Contacts between the two chains:
Residue G1508 in chain A is in contact with residue D618 in chain B (closest heavy-atom distance 3.1 Å).
Residue E1321 in chain A interacts with residue M619 in chain B (closest heavy-atom distance 4.2 Å).
Residue K1951 in chain A interacts with residue P521 in chain B (closest heavy-atom distance 4.0 Å).
Residue E1900 in chain A contacts residue L522 in chain B (closest heavy-atom distance 3.0 Å).
Residue D1957 in chain A contacts residue R524 in chain B (closest heavy-atom distance 3.0 Å).
Residue Q1458 in chain A is in contact with residue K613 in chain B (closest heavy-atom distance 4.4 Å).
Residue I1961 in chain A is in contact with residue L531 in chain B (closest heavy-atom distance 3.7 Å).
Residue P1964 in chain A is in contact with residue I526 in chain B (closest heavy-atom distance 3.9 Å).
Residue T1962 in chain A contacts residue R524 in chain B (closest heavy-atom distance 2.7 Å).
Residue E1409 in chain A is in contact with residue E541 in chain B (closest heavy-atom distance 4.0 Å).
Residue R1402 in chain A interacts with residue A570 in chain B (closest heavy-atom distance 3.9 Å).
Residue K1958 in chain A interacts with residue L531 in chain B (closest heavy-atom distance 3.3 Å).
Residue T1959 in chain A is in contact with residue R524 in chain B (closest heavy-atom distance 4.0 Å).
Residue K1958 in chain A contacts residue R524 in chain B (closest heavy-atom distance 3.6 Å).
Residue T1959 in chain A contacts residue L531 in chain B (closest heavy-atom distance 4.0 Å).
Residue T1962 in chain A is in contact with residue A523 in chain B (closest heavy-atom distance 3.5 Å).
Residue T1257 in chain A is in contact with residue M619 in chain B (closest heavy-atom distance 3.3 Å).
Residue Q1399 in chain A interacts with residue K553 in chain B (closest heavy-atom distance 3.0 Å).
Residue D1948 in chain A interacts with residue E517 in chain B (closest heavy-atom distance 2.9 Å).
Residue F1509 in chain A interacts with residue W614 in chain B (closest heavy-atom distance 3.5 Å).
Residue K1951 in chain A interacts with residue L522 in chain B (closest heavy-atom distance 3.8 Å).
Residue N1400 in chain A contacts residue A570 in chain B (closest heavy-atom distance 3.4 Å).
Residue E1900 in chain A interacts with residue P521 in chain B (closest heavy-atom distance 3.4 Å).
Residue E1963 in chain A interacts with residue Y525 in chain B (closest heavy-atom distance 4.0 Å).
Residue K1505 in chain A interacts with residue S615 in chain B (closest heavy-atom distance 3.6 Å).
Residue V1952 in chain A interacts with residue E517 in chain B (closest heavy-atom distance 3.5 Å).
Residue W1503 in chain A interacts with residue M619 in chain B (closest heavy-atom distance 4.1 Å).
Residue K1955 in chain A contacts residue K520 in chain B (closest heavy-atom distance 3.9 Å).
Residue L1943 in chain A contacts residue L522 in chain B (closest heavy-atom distance 3.7 Å).
Residue E1395 in chain A is in contact with residue K553 in chain B (closest heavy-atom distance 4.4 Å).
Residue W1968 in chain A interacts with residue L522 in chain B (closest heavy-atom distance 4.3 Å).
Residue K1320 in chain A interacts with residue M619 in chain B (closest heavy-atom distance 3.7 Å).
Residue I1961 in chain A is in contact with residue R524 in chain B (closest heavy-atom distance 3.4 Å).
Residue V1952 in chain A is in contact with residue D513 in chain B (closest heavy-atom distance 3.3 Å).
Residue K1955 in chain A interacts with residue L522 in chain B (closest heavy-atom distance 3.3 Å).
Residue N1400 in chain A interacts with residue G568 in chain B (closest heavy-atom distance 4.0 Å).
Residue P1964 in chain A is in contact with residue Y525 in chain B (closest heavy-atom distance 3.7 Å).
Residue K1955 in chain A interacts with residue K516 in chain B (closest heavy-atom distance 4.2 Å).
Residue K1951 in chain A is in contact with residue E517 in chain B (closest heavy-atom distance 4.1 Å).
Residue K1951 in chain A is in contact with residue K520 in chain B (closest heavy-atom distance 3.6 Å).
Residue T1960 in chain A interacts with residue R524 in chain B (closest heavy-atom distance 3.8 Å).
Residue E1963 in chain A contacts residue I526 in chain B (closest heavy-atom distance 4.3 Å).
Residue R1949 in chain A is in contact with residue E517 in chain B (closest heavy-atom distance 3.7 Å).
Residue D1957 in chain A is in contact with residue K516 in chain B (closest heavy-atom distance 3.7 Å).
Residue R1402 in chain A contacts residue P571 in chain B (closest heavy-atom distance 3.9 Å).
Residue T1962 in chain A is in contact with residue I526 in chain B (closest heavy-atom distance 4.0 Å).
Residue K1958 in chain A contacts residue K516 in chain B (closest heavy-atom distance 3.6 Å).
Residue T1962 in chain A contacts residue Y525 in chain B (closest heavy-atom distance 3.2 Å).
Residue K1901 in chain A is in contact with residue Y525 in chain B (closest heavy-atom distance 3.3 Å).
Residue E1321 in chain A interacts with residue Y612 in chain B (closest heavy-atom distance 3.8 Å).
Residue K1955 in chain A contacts residue R524 in chain B (closest heavy-atom distance 3.8 Å).
Residue H1966 in chain A contacts residue Y525 in chain B (closest heavy-atom distance 4.4 Å).
Residue I1961 in chain A interacts with residue I526 in chain B (closest heavy-atom distance 4.0 Å).
Residue L1954 in chain A is in contact with residue L522 in chain B (closest heavy-atom distance 4.1 Å).
Residue I1961 in chain A interacts with residue Y525 in chain B (closest heavy-atom distance 3.7 Å).
Residue R1402 in chain A contacts residue P573 in chain B (closest heavy-atom distance 3.4 Å).
Residue K1955 in chain A contacts residue P521 in chain B (closest heavy-atom distance 2.9 Å).
Residue R1471 in chain A is in contact with residue Y612 in chain B (closest heavy-atom distance 4.0 Å).
Residue F1509 in chain A contacts residue D618 in chain B (closest heavy-atom distance 3.4 Å).
Residue V1952 in chain A interacts with residue K516 in chain B (closest heavy-atom distance 4.0 Å).

The following describes two proteins that form a bound complex.

Sequence of chain B:
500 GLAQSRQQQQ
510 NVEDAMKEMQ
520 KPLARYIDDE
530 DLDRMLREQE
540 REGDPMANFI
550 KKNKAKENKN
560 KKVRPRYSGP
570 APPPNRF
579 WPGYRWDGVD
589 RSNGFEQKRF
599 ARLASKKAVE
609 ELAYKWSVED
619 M

Sequence of chain A:
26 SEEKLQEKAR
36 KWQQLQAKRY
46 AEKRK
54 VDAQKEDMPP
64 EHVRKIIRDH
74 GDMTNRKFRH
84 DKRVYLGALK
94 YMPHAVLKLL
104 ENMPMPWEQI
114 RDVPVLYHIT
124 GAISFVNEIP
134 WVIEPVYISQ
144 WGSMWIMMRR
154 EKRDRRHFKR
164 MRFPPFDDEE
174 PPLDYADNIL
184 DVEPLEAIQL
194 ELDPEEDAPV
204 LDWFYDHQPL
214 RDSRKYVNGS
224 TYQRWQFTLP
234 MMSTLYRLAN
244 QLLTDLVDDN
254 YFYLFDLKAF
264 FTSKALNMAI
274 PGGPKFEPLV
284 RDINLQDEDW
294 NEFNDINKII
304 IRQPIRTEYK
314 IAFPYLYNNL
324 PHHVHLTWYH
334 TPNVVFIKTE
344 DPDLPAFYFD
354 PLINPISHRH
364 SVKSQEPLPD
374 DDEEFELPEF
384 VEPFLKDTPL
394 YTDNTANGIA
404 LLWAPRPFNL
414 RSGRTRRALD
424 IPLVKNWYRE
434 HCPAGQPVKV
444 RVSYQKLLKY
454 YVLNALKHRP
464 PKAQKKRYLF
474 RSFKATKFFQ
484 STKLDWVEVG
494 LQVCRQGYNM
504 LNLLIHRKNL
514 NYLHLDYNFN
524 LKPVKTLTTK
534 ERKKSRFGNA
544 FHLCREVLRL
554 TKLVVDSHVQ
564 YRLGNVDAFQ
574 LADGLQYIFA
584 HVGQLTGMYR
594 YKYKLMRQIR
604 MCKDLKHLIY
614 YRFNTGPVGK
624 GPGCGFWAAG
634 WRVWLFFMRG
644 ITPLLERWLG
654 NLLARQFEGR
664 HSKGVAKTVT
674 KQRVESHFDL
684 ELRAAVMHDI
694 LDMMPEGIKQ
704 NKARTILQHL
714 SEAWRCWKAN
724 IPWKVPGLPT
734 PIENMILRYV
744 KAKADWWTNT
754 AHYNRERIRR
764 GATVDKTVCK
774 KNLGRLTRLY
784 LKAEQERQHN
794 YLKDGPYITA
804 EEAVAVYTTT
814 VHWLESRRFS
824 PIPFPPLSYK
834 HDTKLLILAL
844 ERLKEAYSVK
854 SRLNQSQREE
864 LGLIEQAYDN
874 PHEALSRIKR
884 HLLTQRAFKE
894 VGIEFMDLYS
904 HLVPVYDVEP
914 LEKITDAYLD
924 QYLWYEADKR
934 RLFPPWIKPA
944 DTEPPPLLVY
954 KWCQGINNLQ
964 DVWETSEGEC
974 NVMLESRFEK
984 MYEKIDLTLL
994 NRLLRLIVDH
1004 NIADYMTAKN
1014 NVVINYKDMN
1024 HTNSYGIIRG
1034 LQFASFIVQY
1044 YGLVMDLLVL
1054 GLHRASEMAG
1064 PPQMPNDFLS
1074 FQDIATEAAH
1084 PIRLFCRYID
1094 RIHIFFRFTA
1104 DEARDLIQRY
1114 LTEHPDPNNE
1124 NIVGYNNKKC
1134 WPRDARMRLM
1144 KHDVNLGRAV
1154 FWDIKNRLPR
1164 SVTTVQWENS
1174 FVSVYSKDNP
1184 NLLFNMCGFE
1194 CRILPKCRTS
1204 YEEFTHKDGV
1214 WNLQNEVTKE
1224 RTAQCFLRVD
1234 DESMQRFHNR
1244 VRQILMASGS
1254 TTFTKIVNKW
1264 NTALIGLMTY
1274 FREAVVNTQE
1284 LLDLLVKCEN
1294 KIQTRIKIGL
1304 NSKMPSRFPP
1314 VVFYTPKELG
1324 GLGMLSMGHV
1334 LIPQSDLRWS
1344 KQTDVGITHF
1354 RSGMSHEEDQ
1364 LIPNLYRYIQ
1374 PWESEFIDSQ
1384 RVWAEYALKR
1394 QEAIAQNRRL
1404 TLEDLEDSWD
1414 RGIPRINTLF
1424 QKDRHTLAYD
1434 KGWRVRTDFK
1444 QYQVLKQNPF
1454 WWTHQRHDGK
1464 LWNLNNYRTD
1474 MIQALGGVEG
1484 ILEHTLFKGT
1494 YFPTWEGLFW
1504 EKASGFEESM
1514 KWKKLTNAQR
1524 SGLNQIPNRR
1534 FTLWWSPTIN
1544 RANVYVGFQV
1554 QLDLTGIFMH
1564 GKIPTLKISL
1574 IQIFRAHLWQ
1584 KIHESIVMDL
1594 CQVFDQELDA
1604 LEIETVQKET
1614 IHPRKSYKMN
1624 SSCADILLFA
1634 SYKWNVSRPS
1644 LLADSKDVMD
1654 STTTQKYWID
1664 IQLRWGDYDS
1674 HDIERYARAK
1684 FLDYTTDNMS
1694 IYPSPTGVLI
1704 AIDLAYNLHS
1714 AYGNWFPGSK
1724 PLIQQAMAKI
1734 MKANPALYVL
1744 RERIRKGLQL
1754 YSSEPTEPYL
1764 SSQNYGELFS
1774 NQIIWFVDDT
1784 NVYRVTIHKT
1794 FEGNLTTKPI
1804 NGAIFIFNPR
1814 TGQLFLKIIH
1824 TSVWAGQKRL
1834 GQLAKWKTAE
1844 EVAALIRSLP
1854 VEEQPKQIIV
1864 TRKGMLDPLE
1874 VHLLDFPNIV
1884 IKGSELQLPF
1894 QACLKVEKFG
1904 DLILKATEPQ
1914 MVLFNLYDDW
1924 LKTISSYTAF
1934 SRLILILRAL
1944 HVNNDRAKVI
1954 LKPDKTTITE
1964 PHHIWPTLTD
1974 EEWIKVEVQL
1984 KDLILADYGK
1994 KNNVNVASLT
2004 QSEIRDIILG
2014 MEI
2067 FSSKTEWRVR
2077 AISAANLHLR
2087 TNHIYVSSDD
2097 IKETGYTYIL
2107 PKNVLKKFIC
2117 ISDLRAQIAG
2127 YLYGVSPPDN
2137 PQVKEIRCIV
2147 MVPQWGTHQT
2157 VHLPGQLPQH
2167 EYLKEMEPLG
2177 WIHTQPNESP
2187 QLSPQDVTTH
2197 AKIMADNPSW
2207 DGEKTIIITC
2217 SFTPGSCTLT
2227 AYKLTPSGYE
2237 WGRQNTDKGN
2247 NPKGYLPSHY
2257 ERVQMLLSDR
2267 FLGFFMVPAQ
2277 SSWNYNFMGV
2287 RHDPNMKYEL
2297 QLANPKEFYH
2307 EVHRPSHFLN